These two protein chains interact to form a complex.

Sequence of the first protein:
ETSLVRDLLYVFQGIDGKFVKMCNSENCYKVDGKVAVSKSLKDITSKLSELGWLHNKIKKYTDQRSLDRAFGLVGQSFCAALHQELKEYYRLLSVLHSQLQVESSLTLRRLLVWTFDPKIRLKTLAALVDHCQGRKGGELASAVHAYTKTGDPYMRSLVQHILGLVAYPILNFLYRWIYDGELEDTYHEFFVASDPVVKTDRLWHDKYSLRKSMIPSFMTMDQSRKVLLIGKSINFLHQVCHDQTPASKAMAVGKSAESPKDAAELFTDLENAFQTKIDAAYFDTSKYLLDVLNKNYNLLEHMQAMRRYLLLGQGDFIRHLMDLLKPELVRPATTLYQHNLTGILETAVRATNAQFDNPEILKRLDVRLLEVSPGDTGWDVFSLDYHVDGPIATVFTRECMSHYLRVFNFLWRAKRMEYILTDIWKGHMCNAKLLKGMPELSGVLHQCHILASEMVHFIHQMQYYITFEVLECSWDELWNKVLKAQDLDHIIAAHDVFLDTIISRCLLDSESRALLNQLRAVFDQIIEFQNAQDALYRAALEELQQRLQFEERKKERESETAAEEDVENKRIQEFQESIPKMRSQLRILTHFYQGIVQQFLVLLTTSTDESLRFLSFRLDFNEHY

Interface contacts:
Residue E348 in the first protein contacts residue A13 in the second protein (closest heavy-atom distance 3.1 Å).
Residue S343 in the first protein interacts with residue A10 in the second protein (closest heavy-atom distance 4.7 Å).
Residue E348 in the first protein is in contact with residue A14 in the second protein (closest heavy-atom distance 3.7 Å).
Residue V340 in the first protein contacts residue A6 in the second protein (closest heavy-atom distance 3.8 Å).
Residue E348 in the first protein interacts with residue A16 in the second protein (closest heavy-atom distance 4.2 Å).
Residue E348 in the first protein contacts residue A10 in the second protein (closest heavy-atom distance 3.4 Å).
Residue R336 in the first protein is in contact with residue A3 in the second protein (closest heavy-atom distance 4.3 Å).

Sequence of the second protein:
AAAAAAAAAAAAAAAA